These two protein chains interact to form a complex.

Contacts between the two chains:
Residue L41 in protein 1 is in contact with residue I5 in protein 2 (closest heavy-atom distance 4.0 Å).
Residue T4 in protein 1 interacts with residue A38 in protein 2 (closest heavy-atom distance 3.9 Å).
Residue K3 in protein 1 is in contact with residue H42 in protein 2 (closest heavy-atom distance 4.6 Å).
Residue Q19 in protein 1 contacts residue L10 in protein 2 (closest heavy-atom distance 2.8 Å).
Residue L18 in protein 1 interacts with residue L10 in protein 2 (closest heavy-atom distance 4.3 Å).
Residue A12 in protein 1 is in contact with residue A12 in protein 2 (closest heavy-atom distance 3.5 Å).
Residue H42 in protein 1 interacts with residue T4 in protein 2 (closest heavy-atom distance 3.0 Å).
Residue N46 in protein 1 contacts residue N46 in protein 2 (closest heavy-atom distance 3.5 Å).
Residue A38 in protein 1 interacts with residue I5 in protein 2 (closest heavy-atom distance 3.7 Å).
Residue N46 in protein 1 interacts with residue E43 in protein 2 (closest heavy-atom distance 3.2 Å).
Residue T15 in protein 1 contacts residue E9 in protein 2 (closest heavy-atom distance 3.5 Å).
Residue A39 in protein 1 is in contact with residue N46 in protein 2 (closest heavy-atom distance 4.3 Å).
Residue E9 in protein 1 contacts residue R45 in protein 2 (closest heavy-atom distance 3.0 Å).
Residue H42 in protein 1 contacts residue N46 in protein 2 (closest heavy-atom distance 3.4 Å).
Residue E9 in protein 1 is in contact with residue H42 in protein 2 (closest heavy-atom distance 2.6 Å).
Residue T4 in protein 1 contacts residue H42 in protein 2 (closest heavy-atom distance 3.2 Å).
Residue I5 in protein 1 contacts residue H42 in protein 2 (closest heavy-atom distance 3.2 Å).
Residue T15 in protein 1 interacts with residue T15 in protein 2 (closest heavy-atom distance 2.7 Å).
Residue A12 in protein 1 interacts with residue E16 in protein 2 (closest heavy-atom distance 4.1 Å).
Residue I5 in protein 1 contacts residue L41 in protein 2 (closest heavy-atom distance 4.1 Å).
Residue L10 in protein 1 is in contact with residue Q19 in protein 2 (closest heavy-atom distance 3.7 Å).
Residue H42 in protein 1 interacts with residue S2 in protein 2 (closest heavy-atom distance 3.5 Å).
Residue Q19 in protein 1 is in contact with residue S11 in protein 2 (closest heavy-atom distance 4.6 Å).
Residue R45 in protein 1 interacts with residue H42 in protein 2 (closest heavy-atom distance 3.2 Å).
Residue L18 in protein 1 interacts with residue I5 in protein 2 (closest heavy-atom distance 4.2 Å).
Residue I5 in protein 1 is in contact with residue A38 in protein 2 (closest heavy-atom distance 3.7 Å).
Residue H42 in protein 1 interacts with residue K3 in protein 2 (closest heavy-atom distance 3.0 Å).
Residue T15 in protein 1 is in contact with residue S11 in protein 2 (closest heavy-atom distance 3.5 Å).
Residue S2 in protein 1 contacts residue H42 in protein 2 (closest heavy-atom distance 2.8 Å).
Residue L10 in protein 1 is in contact with residue T15 in protein 2 (closest heavy-atom distance 3.3 Å).
Residue T15 in protein 1 is in contact with residue L10 in protein 2 (closest heavy-atom distance 3.4 Å).
Residue K3 in protein 1 is in contact with residue A39 in protein 2 (closest heavy-atom distance 4.2 Å).
Residue A39 in protein 1 is in contact with residue K3 in protein 2 (closest heavy-atom distance 4.0 Å).
Residue M22 in protein 1 contacts residue I5 in protein 2 (closest heavy-atom distance 4.1 Å).
Residue L10 in protein 1 is in contact with residue M22 in protein 2 (closest heavy-atom distance 3.9 Å).
Residue E9 in protein 1 is in contact with residue T15 in protein 2 (closest heavy-atom distance 3.3 Å).
Residue E9 in protein 1 interacts with residue L18 in protein 2 (closest heavy-atom distance 3.7 Å).
Residue N46 in protein 1 is in contact with residue A39 in protein 2 (closest heavy-atom distance 4.5 Å).
Residue K3 in protein 1 interacts with residue A38 in protein 2 (closest heavy-atom distance 3.4 Å).
Residue H42 in protein 1 is in contact with residue I5 in protein 2 (closest heavy-atom distance 3.3 Å).
Residue L10 in protein 1 is in contact with residue L18 in protein 2 (closest heavy-atom distance 3.9 Å).
Residue K3 in protein 1 is in contact with residue Q35 in protein 2 (closest heavy-atom distance 3.6 Å).
Residue A12 in protein 1 is in contact with residue T15 in protein 2 (closest heavy-atom distance 3.7 Å).
Residue S2 in protein 1 interacts with residue A38 in protein 2 (closest heavy-atom distance 3.4 Å).
Residue H42 in protein 1 is in contact with residue R45 in protein 2 (closest heavy-atom distance 3.2 Å).
Residue A38 in protein 1 is in contact with residue T4 in protein 2 (closest heavy-atom distance 4.3 Å).
Residue E16 in protein 1 contacts residue A12 in protein 2 (closest heavy-atom distance 3.7 Å).
Residue S11 in protein 1 is in contact with residue T15 in protein 2 (closest heavy-atom distance 3.3 Å).
Residue Q35 in protein 1 contacts residue K3 in protein 2 (closest heavy-atom distance 3.8 Å).
Residue A38 in protein 1 is in contact with residue K3 in protein 2 (closest heavy-atom distance 3.5 Å).
Residue I5 in protein 1 is in contact with residue L18 in protein 2 (closest heavy-atom distance 4.3 Å).
Residue N46 in protein 1 interacts with residue H42 in protein 2 (closest heavy-atom distance 3.3 Å).
Residue H42 in protein 1 contacts residue E9 in protein 2 (closest heavy-atom distance 2.5 Å).
Residue T15 in protein 1 is in contact with residue A12 in protein 2 (closest heavy-atom distance 3.6 Å).
Residue M22 in protein 1 is in contact with residue L10 in protein 2 (closest heavy-atom distance 4.1 Å).
Residue G1 in protein 1 contacts residue H42 in protein 2 (closest heavy-atom distance 3.8 Å).
Residue L18 in protein 1 interacts with residue E9 in protein 2 (closest heavy-atom distance 3.9 Å).
Residue I5 in protein 1 contacts residue M22 in protein 2 (closest heavy-atom distance 4.2 Å).
Residue E43 in protein 1 contacts residue N46 in protein 2 (closest heavy-atom distance 3.7 Å).
Residue S2 in protein 1 interacts with residue A39 in protein 2 (closest heavy-atom distance 3.2 Å).

Sequence of protein 1:
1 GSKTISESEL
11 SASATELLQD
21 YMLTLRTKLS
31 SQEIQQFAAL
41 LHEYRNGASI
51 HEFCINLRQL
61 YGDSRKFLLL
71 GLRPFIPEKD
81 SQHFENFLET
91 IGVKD

Sequence of protein 2:
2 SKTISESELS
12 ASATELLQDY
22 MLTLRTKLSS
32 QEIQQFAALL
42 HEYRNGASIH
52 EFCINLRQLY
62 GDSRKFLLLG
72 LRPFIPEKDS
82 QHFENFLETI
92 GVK